Sequence of the second protein:
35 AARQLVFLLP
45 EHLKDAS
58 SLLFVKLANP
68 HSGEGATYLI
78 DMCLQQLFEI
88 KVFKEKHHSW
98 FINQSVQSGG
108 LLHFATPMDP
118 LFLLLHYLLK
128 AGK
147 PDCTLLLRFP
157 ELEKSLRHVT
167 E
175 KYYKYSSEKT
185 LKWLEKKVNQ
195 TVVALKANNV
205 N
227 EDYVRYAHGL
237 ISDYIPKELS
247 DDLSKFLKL

Contacts between the two chains:
Residue P286 in the first protein is in contact with residue D239 in the second protein (closest heavy-atom distance 3.0 Å).
Residue R293 in the first protein contacts residue F90 in the second protein (closest heavy-atom distance 3.3 Å).
Residue P286 in the first protein contacts residue G235 in the second protein (closest heavy-atom distance 3.1 Å).
Residue E256 in the first protein is in contact with residue H94 in the second protein (closest heavy-atom distance 4.3 Å).
Residue S299 in the first protein interacts with residue T74 in the second protein (closest heavy-atom distance 4.5 Å).
Residue L301 in the first protein contacts residue F41 in the second protein (closest heavy-atom distance 4.1 Å).
Residue A298 in the first protein interacts with residue K88 in the second protein (closest heavy-atom distance 4.7 Å).
Residue L301 in the first protein is in contact with residue H110 in the second protein (closest heavy-atom distance 4.3 Å).
Residue H287 in the first protein contacts residue D239 in the second protein (closest heavy-atom distance 3.5 Å).
Residue G294 in the first protein is in contact with residue F90 in the second protein (closest heavy-atom distance 3.7 Å).
Residue A298 in the first protein interacts with residue V89 in the second protein (closest heavy-atom distance 3.7 Å).
Residue A297 in the first protein is in contact with residue A73 in the second protein (closest heavy-atom distance 4.2 Å).
Residue F290 in the first protein contacts residue K88 in the second protein (closest heavy-atom distance 3.6 Å).
Residue E296 in the first protein interacts with residue V89 in the second protein (closest heavy-atom distance 2.7 Å).
Residue V228 in the first protein contacts residue V103 in the second protein (closest heavy-atom distance 3.9 Å).
Residue A297 in the first protein is in contact with residue I87 in the second protein (closest heavy-atom distance 3.8 Å).
Residue E296 in the first protein is in contact with residue K88 in the second protein (closest heavy-atom distance 3.4 Å).
Residue A297 in the first protein interacts with residue K88 in the second protein (closest heavy-atom distance 3.9 Å).
Residue L301 in the first protein contacts residue I87 in the second protein (closest heavy-atom distance 4.2 Å).
Residue L295 in the first protein interacts with residue V89 in the second protein (closest heavy-atom distance 3.3 Å).
Residue A298 in the first protein contacts residue H110 in the second protein (closest heavy-atom distance 4.8 Å).
Residue A298 in the first protein contacts residue T74 in the second protein (closest heavy-atom distance 2.7 Å).
Residue G294 in the first protein interacts with residue K91 in the second protein (closest heavy-atom distance 3.1 Å).
Residue P286 in the first protein is in contact with residue L236 in the second protein (closest heavy-atom distance 3.4 Å).
Residue A298 in the first protein interacts with residue I87 in the second protein (closest heavy-atom distance 3.0 Å).
Residue A297 in the first protein interacts with residue N66 in the second protein (closest heavy-atom distance 4.0 Å).
Residue L295 in the first protein interacts with residue K88 in the second protein (closest heavy-atom distance 4.1 Å).
Residue S300 in the first protein contacts residue H110 in the second protein (closest heavy-atom distance 4.7 Å).
Residue Y289 in the first protein interacts with residue Y232 in the second protein (closest heavy-atom distance 3.5 Å).
Residue L295 in the first protein interacts with residue F90 in the second protein (closest heavy-atom distance 4.0 Å).
Residue V228 in the first protein is in contact with residue F98 in the second protein (closest heavy-atom distance 4.3 Å).
Residue P286 in the first protein interacts with residue Y232 in the second protein (closest heavy-atom distance 3.8 Å).
Residue S299 in the first protein is in contact with residue A73 in the second protein (closest heavy-atom distance 4.5 Å).
Residue Y289 in the first protein is in contact with residue L236 in the second protein (closest heavy-atom distance 3.5 Å).
Residue L301 in the first protein is in contact with residue R37 in the second protein (closest heavy-atom distance 4.5 Å).
Residue F290 in the first protein contacts residue L236 in the second protein (closest heavy-atom distance 4.5 Å).
Residue H287 in the first protein contacts residue H68 in the second protein (closest heavy-atom distance 3.8 Å).
Residue L301 in the first protein contacts residue L39 in the second protein (closest heavy-atom distance 3.8 Å).
Residue A297 in the first protein is in contact with residue V89 in the second protein (closest heavy-atom distance 4.0 Å).
Residue A298 in the first protein is in contact with residue A73 in the second protein (closest heavy-atom distance 3.4 Å).
Residue L301 in the first protein contacts residue T74 in the second protein (closest heavy-atom distance 3.4 Å).
Residue L295 in the first protein is in contact with residue F111 in the second protein (closest heavy-atom distance 3.5 Å).
Residue R293 in the first protein is in contact with residue V204 in the second protein (closest heavy-atom distance 4.7 Å).
Residue P286 in the first protein contacts residue S238 in the second protein (closest heavy-atom distance 4.2 Å).
Residue W255 in the first protein contacts residue H94 in the second protein (closest heavy-atom distance 3.2 Å).
Residue R288 in the first protein is in contact with residue Y232 in the second protein (closest heavy-atom distance 3.8 Å).
Residue F290 in the first protein contacts residue D239 in the second protein (closest heavy-atom distance 3.5 Å).
Residue S299 in the first protein interacts with residue G72 in the second protein (closest heavy-atom distance 4.5 Å).
Residue E296 in the first protein is in contact with residue I87 in the second protein (closest heavy-atom distance 4.5 Å).
Residue I254 in the first protein interacts with residue H94 in the second protein (closest heavy-atom distance 3.4 Å).
Residue G294 in the first protein is in contact with residue V89 in the second protein (closest heavy-atom distance 3.4 Å).
Residue F229 in the first protein contacts residue F98 in the second protein (closest heavy-atom distance 3.5 Å).

Sequence of the first protein:
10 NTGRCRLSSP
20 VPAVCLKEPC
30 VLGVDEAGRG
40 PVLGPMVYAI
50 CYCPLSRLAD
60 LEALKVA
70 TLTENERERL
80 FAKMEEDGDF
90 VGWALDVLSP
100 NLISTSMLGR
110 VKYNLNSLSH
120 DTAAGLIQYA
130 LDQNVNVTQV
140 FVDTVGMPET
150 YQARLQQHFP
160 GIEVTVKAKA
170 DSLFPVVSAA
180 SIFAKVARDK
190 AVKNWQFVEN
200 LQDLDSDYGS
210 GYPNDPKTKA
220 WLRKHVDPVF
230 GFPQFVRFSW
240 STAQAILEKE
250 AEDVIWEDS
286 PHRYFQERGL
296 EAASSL

This data describes a binding interaction between two proteins.